The following describes two proteins that form a bound complex.

Sequence of protein 1:
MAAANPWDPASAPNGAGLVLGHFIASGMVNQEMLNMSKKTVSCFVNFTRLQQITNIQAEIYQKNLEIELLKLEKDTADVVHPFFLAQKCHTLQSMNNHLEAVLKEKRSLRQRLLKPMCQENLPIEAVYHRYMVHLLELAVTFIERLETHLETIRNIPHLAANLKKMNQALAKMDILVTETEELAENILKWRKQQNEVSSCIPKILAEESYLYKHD

Sequence of protein 2:
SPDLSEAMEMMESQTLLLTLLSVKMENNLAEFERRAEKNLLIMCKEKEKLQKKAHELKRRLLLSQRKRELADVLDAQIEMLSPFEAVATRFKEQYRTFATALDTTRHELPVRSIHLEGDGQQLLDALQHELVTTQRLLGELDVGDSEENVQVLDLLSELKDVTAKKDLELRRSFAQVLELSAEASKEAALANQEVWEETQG

Contacts between the two chains:
Residue E174 in protein 1 is in contact with residue L247 in protein 2 (closest heavy-atom distance 3.3 Å).
Residue I173 in protein 1 interacts with residue V249 in protein 2 (closest heavy-atom distance 3.7 Å).
Residue P251 in protein 1 is in contact with residue T337 in protein 2 (closest heavy-atom distance 4.3 Å).
Residue Y110 in protein 1 interacts with residue H193 in protein 2 (closest heavy-atom distance 3.8 Å).
Residue F96 in protein 1 interacts with residue L179 in protein 2 (closest heavy-atom distance 3.9 Å).
Residue Q100 in protein 1 contacts residue C182 in protein 2 (closest heavy-atom distance 4.1 Å).
Residue L121 in protein 1 is in contact with residue R204 in protein 2 (closest heavy-atom distance 3.3 Å).
Residue P172 in protein 1 contacts residue V249 in protein 2 (closest heavy-atom distance 4.5 Å).
Residue L254 in protein 1 contacts residue V333 in protein 2 (closest heavy-atom distance 3.7 Å).
Residue Q243 in protein 1 interacts with residue A326 in protein 2 (closest heavy-atom distance 3.3 Å).
Residue P172 in protein 1 is in contact with residue L247 in protein 2 (closest heavy-atom distance 3.5 Å).
Residue I250 in protein 1 interacts with residue N330 in protein 2 (closest heavy-atom distance 3.3 Å).
Residue N244 in protein 1 is in contact with residue E325 in protein 2 (closest heavy-atom distance 3.6 Å).
Residue R240 in protein 1 is in contact with residue A322 in protein 2 (closest heavy-atom distance 3.8 Å).
Residue L114 in protein 1 is in contact with residue L200 in protein 2 (closest heavy-atom distance 3.7 Å).
Residue F93 in protein 1 contacts residue L178 in protein 2 (closest heavy-atom distance 4.6 Å).
Residue Y110 in protein 1 interacts with residue K190 in protein 2 (closest heavy-atom distance 4.0 Å).
Residue S247 in protein 1 is in contact with residue A326 in protein 2 (closest heavy-atom distance 3.8 Å).
Residue P251 in protein 1 is in contact with residue V333 in protein 2 (closest heavy-atom distance 3.6 Å).
Residue R240 in protein 1 is in contact with residue V315 in protein 2 (closest heavy-atom distance 3.0 Å).
Residue R161 in protein 1 contacts residue T243 in protein 2 (closest heavy-atom distance 4.1 Å).
Residue L225 in protein 1 is in contact with residue L308 in protein 2 (closest heavy-atom distance 4.5 Å).
Residue N95 in protein 1 contacts residue L179 in protein 2 (closest heavy-atom distance 3.9 Å).
Residue L171 in protein 1 is in contact with residue S251 in protein 2 (closest heavy-atom distance 3.3 Å).
Residue F96 in protein 1 is in contact with residue C182 in protein 2 (closest heavy-atom distance 4.3 Å).
Residue L114 in protein 1 is in contact with residue H193 in protein 2 (closest heavy-atom distance 3.9 Å).
Residue T229 in protein 1 contacts residue L308 in protein 2 (closest heavy-atom distance 3.8 Å).
Residue S247 in protein 1 interacts with residue A329 in protein 2 (closest heavy-atom distance 3.7 Å).
Residue Q243 in protein 1 is in contact with residue A322 in protein 2 (closest heavy-atom distance 3.6 Å).
Residue V129 in protein 1 interacts with residue L208 in protein 2 (closest heavy-atom distance 4.5 Å).
Residue Y177 in protein 1 interacts with residue L247 in protein 2 (closest heavy-atom distance 3.9 Å).
Residue S247 in protein 1 is in contact with residue V333 in protein 2 (closest heavy-atom distance 4.4 Å).
Residue L171 in protein 1 is in contact with residue L262 in protein 2 (closest heavy-atom distance 3.7 Å).
Residue L99 in protein 1 contacts residue L179 in protein 2 (closest heavy-atom distance 3.7 Å).
Residue Y177 in protein 1 contacts residue R244 in protein 2 (closest heavy-atom distance 3.1 Å).
Residue Y177 in protein 1 contacts residue V249 in protein 2 (closest heavy-atom distance 3.6 Å).
Residue T103 in protein 1 contacts residue E186 in protein 2 (closest heavy-atom distance 4.2 Å).
Residue L254 in protein 1 interacts with residue T337 in protein 2 (closest heavy-atom distance 3.6 Å).
Residue F96 in protein 1 is in contact with residue L178 in protein 2 (closest heavy-atom distance 3.5 Å).
Residue I250 in protein 1 is in contact with residue V333 in protein 2 (closest heavy-atom distance 3.6 Å).
Residue A255 in protein 1 contacts residue T337 in protein 2 (closest heavy-atom distance 4.0 Å).
Residue S258 in protein 1 contacts residue T337 in protein 2 (closest heavy-atom distance 4.5 Å).
Residue T103 in protein 1 contacts residue C182 in protein 2 (closest heavy-atom distance 4.4 Å).
Residue L114 in protein 1 contacts residue R197 in protein 2 (closest heavy-atom distance 4.0 Å).
Residue L171 in protein 1 is in contact with residue Q259 in protein 2 (closest heavy-atom distance 4.5 Å).
Residue Y110 in protein 1 is in contact with residue Q189 in protein 2 (closest heavy-atom distance 3.4 Å).
Residue L171 in protein 1 contacts residue G258 in protein 2 (closest heavy-atom distance 3.6 Å).
Residue E174 in protein 1 interacts with residue V249 in protein 2 (closest heavy-atom distance 4.0 Å).
Residue I236 in protein 1 is in contact with residue V315 in protein 2 (closest heavy-atom distance 3.9 Å).
Residue K164 in protein 1 interacts with residue L247 in protein 2 (closest heavy-atom distance 4.5 Å).
Residue M166 in protein 1 is in contact with residue E246 in protein 2 (closest heavy-atom distance 3.4 Å).
Residue L99 in protein 1 contacts residue C182 in protein 2 (closest heavy-atom distance 3.7 Å).
Residue M222 in protein 1 contacts residue K304 in protein 2 (closest heavy-atom distance 4.3 Å).
Residue R240 in protein 1 is in contact with residue L318 in protein 2 (closest heavy-atom distance 3.2 Å).
Residue L118 in protein 1 contacts residue L200 in protein 2 (closest heavy-atom distance 4.0 Å).
Residue S247 in protein 1 contacts residue N330 in protein 2 (closest heavy-atom distance 3.7 Å).
Residue K262 in protein 1 is in contact with residue T337 in protein 2 (closest heavy-atom distance 4.2 Å).
Residue R240 in protein 1 is in contact with residue S319 in protein 2 (closest heavy-atom distance 3.1 Å).
Residue Q168 in protein 1 interacts with residue Q259 in protein 2 (closest heavy-atom distance 3.3 Å).
Residue N95 in protein 1 is in contact with residue E175 in protein 2 (closest heavy-atom distance 2.5 Å).